Sequence of chain B:
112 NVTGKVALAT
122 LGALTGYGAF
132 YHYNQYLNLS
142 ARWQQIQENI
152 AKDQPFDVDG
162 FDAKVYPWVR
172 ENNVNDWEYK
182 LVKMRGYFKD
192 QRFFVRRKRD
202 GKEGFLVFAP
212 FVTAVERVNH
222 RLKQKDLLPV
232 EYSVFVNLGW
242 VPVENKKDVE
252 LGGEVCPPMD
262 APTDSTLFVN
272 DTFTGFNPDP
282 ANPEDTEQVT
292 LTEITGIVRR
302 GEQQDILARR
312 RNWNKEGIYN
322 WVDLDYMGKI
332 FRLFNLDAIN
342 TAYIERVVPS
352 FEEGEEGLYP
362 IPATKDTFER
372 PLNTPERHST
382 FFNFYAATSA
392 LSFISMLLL

The following describes two proteins that form a bound complex.

Residue-level contacts at the interface:
Residue L192 in chain A contacts residue N315 in chain B (closest heavy-atom distance 4.6 Å).
Residue Y191 in chain A is in contact with residue E317 in chain B (closest heavy-atom distance 4.9 Å).
Residue L192 in chain A is in contact with residue G318 in chain B (closest heavy-atom distance 4.5 Å).
Residue Y191 in chain A contacts residue K316 in chain B (closest heavy-atom distance 4.4 Å).
Residue L192 in chain A is in contact with residue E317 in chain B (closest heavy-atom distance 4.6 Å).
Residue L192 in chain A contacts residue K316 in chain B (closest heavy-atom distance 3.9 Å).

Sequence of chain A:
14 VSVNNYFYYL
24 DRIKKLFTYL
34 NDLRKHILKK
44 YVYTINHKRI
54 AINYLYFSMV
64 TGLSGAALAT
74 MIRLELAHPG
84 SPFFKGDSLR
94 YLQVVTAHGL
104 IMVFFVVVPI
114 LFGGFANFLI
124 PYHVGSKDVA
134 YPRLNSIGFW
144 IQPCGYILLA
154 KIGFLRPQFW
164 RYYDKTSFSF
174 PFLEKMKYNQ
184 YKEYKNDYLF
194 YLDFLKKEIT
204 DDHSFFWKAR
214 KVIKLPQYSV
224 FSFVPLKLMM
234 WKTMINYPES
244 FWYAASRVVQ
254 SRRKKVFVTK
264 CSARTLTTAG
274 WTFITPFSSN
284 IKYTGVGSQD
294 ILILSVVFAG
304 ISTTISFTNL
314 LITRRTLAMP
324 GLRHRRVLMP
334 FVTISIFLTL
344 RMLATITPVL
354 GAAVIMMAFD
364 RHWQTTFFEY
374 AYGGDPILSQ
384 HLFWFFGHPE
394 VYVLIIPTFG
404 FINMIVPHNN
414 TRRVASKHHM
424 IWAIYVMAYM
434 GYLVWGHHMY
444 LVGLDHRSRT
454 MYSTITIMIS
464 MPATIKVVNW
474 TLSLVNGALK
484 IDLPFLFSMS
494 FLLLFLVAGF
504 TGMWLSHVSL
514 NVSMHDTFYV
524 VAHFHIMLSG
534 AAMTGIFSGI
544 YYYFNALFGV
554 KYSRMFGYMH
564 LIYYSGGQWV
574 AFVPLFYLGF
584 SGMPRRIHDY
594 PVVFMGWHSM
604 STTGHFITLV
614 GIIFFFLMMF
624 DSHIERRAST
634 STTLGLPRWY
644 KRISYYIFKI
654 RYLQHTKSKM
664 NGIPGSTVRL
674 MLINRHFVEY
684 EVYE